The following describes two proteins that form a bound complex.

Sequence of chain A:
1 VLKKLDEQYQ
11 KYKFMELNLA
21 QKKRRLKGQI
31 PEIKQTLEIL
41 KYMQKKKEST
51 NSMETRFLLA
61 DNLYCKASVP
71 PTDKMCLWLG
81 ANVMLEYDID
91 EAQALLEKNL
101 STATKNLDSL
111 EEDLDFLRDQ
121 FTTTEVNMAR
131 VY

Sequence of chain B:
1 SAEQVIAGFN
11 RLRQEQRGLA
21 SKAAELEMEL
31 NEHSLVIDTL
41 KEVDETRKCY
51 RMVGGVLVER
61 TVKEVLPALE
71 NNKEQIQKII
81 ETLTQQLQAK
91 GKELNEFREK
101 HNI

Interface contacts:
Residue Y132 in chain A contacts residue F9 in chain B (closest heavy-atom distance 3.7 Å).
Residue N106 in chain A interacts with residue N31 in chain B (closest heavy-atom distance 3.1 Å).
Residue M128 in chain A contacts residue G8 in chain B (closest heavy-atom distance 3.8 Å).
Residue L85 in chain A interacts with residue L40 in chain B (closest heavy-atom distance 3.4 Å).
Residue Y87 in chain A is in contact with residue V43 in chain B (closest heavy-atom distance 3.2 Å).
Residue E86 in chain A contacts residue Y50 in chain B (closest heavy-atom distance 2.8 Å).
Residue Y132 in chain A is in contact with residue V5 in chain B (closest heavy-atom distance 3.3 Å).
Residue V83 in chain A interacts with residue L40 in chain B (closest heavy-atom distance 3.5 Å).
Residue V83 in chain A is in contact with residue L69 in chain B (closest heavy-atom distance 3.6 Å).
Residue A103 in chain A interacts with residue L35 in chain B (closest heavy-atom distance 3.5 Å).
Residue A129 in chain A interacts with residue F9 in chain B (closest heavy-atom distance 3.6 Å).
Residue T102 in chain A contacts residue D38 in chain B (closest heavy-atom distance 2.9 Å).
Residue M84 in chain A interacts with residue M52 in chain B (closest heavy-atom distance 3.5 Å).
Residue Q120 in chain A interacts with residue L19 in chain B (closest heavy-atom distance 3.1 Å).
Residue M84 in chain A is in contact with residue Y50 in chain B (closest heavy-atom distance 2.8 Å).
Residue L79 in chain A is in contact with residue L35 in chain B (closest heavy-atom distance 3.6 Å).
Residue L110 in chain A is in contact with residue A23 in chain B (closest heavy-atom distance 3.4 Å).
Residue C76 in chain A is in contact with residue Y50 in chain B (closest heavy-atom distance 3.3 Å).
Residue A81 in chain A is in contact with residue L69 in chain B (closest heavy-atom distance 3.3 Å).
Residue L85 in chain A is in contact with residue C49 in chain B (closest heavy-atom distance 3.5 Å).
Residue E125 in chain A contacts residue Q16 in chain B (closest heavy-atom distance 3.0 Å).
Residue L117 in chain A is in contact with residue A23 in chain B (closest heavy-atom distance 3.7 Å).
Residue E125 in chain A contacts residue R13 in chain B (closest heavy-atom distance 3.4 Å).
Residue E125 in chain A interacts with residue F9 in chain B (closest heavy-atom distance 3.0 Å).
Residue L95 in chain A is in contact with residue T39 in chain B (closest heavy-atom distance 3.1 Å).
Residue D113 in chain A interacts with residue A23 in chain B (closest heavy-atom distance 3.1 Å).
Residue G80 in chain A contacts residue V36 in chain B (closest heavy-atom distance 3.0 Å).
Residue L79 in chain A contacts residue V36 in chain B (closest heavy-atom distance 3.1 Å).
Residue N82 in chain A interacts with residue M52 in chain B (closest heavy-atom distance 3.6 Å).
Residue L95 in chain A contacts residue V43 in chain B (closest heavy-atom distance 3.7 Å).
Residue E91 in chain A is in contact with residue R47 in chain B (closest heavy-atom distance 2.3 Å).
Residue T124 in chain A contacts residue Q16 in chain B (closest heavy-atom distance 3.3 Å).
Residue N99 in chain A contacts residue T39 in chain B (closest heavy-atom distance 3.5 Å).
Residue A81 in chain A is in contact with residue V36 in chain B (closest heavy-atom distance 3.5 Å).
Residue L117 in chain A interacts with residue A20 in chain B (closest heavy-atom distance 3.4 Å).
Residue K11 in chain A contacts residue Q16 in chain B (closest heavy-atom distance 3.0 Å).
Residue L85 in chain A contacts residue E45 in chain B (closest heavy-atom distance 3.7 Å).
Residue L110 in chain A is in contact with residue A24 in chain B (closest heavy-atom distance 3.6 Å).
Residue K98 in chain A contacts residue D38 in chain B (closest heavy-atom distance 2.6 Å).
Residue L85 in chain A is in contact with residue Y50 in chain B (closest heavy-atom distance 3.7 Å).
Residue M128 in chain A interacts with residue Q16 in chain B (closest heavy-atom distance 3.3 Å).
Residue L79 in chain A contacts residue L40 in chain B (closest heavy-atom distance 3.5 Å).
Residue S109 in chain A is in contact with residue E27 in chain B (closest heavy-atom distance 3.3 Å).
Residue F121 in chain A contacts residue Q16 in chain B (closest heavy-atom distance 2.1 Å).
Residue V83 in chain A interacts with residue V65 in chain B (closest heavy-atom distance 3.6 Å).
Residue L79 in chain A is in contact with residue T39 in chain B (closest heavy-atom distance 3.1 Å).
Residue N106 in chain A is in contact with residue E27 in chain B (closest heavy-atom distance 3.2 Å).
Residue M128 in chain A contacts residue L12 in chain B (closest heavy-atom distance 3.4 Å).
Residue E86 in chain A is in contact with residue R47 in chain B (closest heavy-atom distance 2.3 Å).
Residue T102 in chain A interacts with residue L35 in chain B (closest heavy-atom distance 3.6 Å).
Residue L107 in chain A contacts residue N31 in chain B (closest heavy-atom distance 3.5 Å).
Residue M128 in chain A is in contact with residue F9 in chain B (closest heavy-atom distance 3.2 Å).
Residue F121 in chain A interacts with residue A20 in chain B (closest heavy-atom distance 3.5 Å).
Residue M128 in chain A is in contact with residue R13 in chain B (closest heavy-atom distance 3.5 Å).
Residue N99 in chain A is in contact with residue L35 in chain B (closest heavy-atom distance 3.3 Å).
Residue L117 in chain A is in contact with residue L19 in chain B (closest heavy-atom distance 3.6 Å).
Residue L107 in chain A is in contact with residue E27 in chain B (closest heavy-atom distance 3.4 Å).
Residue W78 in chain A interacts with residue M52 in chain B (closest heavy-atom distance 3.3 Å).
Residue Y87 in chain A contacts residue R47 in chain B (closest heavy-atom distance 3.2 Å).
Residue L85 in chain A is in contact with residue D44 in chain B (closest heavy-atom distance 3.5 Å).